Interface contacts:
Residue D1143 in protein 2 interacts with residue H716 in protein 1 (closest heavy-atom distance 4.2 Å).
Residue V1176 in protein 2 is in contact with residue R719 in protein 1 (closest heavy-atom distance 4.5 Å).
Residue D1143 in protein 2 is in contact with residue R717 in protein 1 (closest heavy-atom distance 4.7 Å).

Sequence of protein 2:
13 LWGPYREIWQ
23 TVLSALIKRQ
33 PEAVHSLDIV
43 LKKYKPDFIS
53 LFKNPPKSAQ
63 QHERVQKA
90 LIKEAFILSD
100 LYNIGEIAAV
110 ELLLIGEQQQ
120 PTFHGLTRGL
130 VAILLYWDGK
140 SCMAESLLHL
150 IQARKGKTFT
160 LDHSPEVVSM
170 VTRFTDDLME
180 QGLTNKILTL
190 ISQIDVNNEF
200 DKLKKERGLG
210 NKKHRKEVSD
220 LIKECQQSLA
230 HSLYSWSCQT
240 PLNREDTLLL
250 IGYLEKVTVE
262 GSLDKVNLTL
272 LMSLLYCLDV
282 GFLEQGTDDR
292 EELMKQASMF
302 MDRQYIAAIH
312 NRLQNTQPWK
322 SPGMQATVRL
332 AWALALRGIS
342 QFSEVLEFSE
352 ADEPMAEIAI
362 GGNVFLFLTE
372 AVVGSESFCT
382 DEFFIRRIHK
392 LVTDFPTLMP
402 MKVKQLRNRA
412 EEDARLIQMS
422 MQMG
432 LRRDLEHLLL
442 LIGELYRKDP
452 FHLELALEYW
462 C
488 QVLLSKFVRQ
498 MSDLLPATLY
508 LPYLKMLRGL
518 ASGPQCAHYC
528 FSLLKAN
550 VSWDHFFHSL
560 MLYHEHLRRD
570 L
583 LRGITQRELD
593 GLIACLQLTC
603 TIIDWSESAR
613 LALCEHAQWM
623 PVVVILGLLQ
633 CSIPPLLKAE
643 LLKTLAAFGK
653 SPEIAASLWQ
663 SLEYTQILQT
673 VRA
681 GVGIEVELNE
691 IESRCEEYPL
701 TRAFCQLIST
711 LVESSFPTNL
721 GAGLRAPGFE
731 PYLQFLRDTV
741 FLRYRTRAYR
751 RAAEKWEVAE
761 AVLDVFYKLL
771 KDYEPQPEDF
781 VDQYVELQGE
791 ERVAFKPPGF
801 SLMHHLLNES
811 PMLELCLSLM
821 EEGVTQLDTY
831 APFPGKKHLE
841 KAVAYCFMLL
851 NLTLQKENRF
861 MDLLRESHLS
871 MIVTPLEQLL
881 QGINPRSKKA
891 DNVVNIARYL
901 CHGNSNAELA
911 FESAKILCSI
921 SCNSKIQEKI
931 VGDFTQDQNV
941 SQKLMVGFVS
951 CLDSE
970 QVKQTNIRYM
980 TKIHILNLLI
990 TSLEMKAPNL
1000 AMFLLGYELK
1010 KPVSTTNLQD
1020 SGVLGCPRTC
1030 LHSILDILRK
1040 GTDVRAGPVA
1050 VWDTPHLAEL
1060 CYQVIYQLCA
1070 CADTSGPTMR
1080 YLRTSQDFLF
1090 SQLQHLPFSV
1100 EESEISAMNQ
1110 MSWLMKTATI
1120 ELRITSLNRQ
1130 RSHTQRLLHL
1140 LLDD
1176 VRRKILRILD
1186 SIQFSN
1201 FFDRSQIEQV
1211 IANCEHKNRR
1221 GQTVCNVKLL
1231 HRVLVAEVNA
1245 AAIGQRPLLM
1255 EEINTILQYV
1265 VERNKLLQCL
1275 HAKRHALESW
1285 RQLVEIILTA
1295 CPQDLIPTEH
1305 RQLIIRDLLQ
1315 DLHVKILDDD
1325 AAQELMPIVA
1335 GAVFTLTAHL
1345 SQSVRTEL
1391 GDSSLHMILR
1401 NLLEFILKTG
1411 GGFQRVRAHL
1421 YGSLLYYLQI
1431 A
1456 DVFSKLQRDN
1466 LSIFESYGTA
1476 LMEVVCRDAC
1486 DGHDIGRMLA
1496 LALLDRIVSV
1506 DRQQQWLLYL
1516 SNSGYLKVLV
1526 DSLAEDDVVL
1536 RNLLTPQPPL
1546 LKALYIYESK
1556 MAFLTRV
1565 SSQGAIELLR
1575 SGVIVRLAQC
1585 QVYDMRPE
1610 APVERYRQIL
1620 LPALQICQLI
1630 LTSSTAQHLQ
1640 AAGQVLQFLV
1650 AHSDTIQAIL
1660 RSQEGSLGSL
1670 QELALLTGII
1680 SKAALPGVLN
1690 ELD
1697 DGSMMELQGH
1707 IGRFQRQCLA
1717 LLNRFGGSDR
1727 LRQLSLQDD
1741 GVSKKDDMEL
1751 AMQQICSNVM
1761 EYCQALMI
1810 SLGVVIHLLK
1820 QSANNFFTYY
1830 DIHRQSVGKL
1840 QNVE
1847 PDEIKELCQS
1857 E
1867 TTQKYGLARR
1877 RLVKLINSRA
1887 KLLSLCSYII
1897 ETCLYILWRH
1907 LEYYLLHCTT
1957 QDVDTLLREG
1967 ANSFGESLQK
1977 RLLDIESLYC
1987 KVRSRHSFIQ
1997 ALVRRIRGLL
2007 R

This data describes a binding interaction between two proteins.

Sequence of protein 1:
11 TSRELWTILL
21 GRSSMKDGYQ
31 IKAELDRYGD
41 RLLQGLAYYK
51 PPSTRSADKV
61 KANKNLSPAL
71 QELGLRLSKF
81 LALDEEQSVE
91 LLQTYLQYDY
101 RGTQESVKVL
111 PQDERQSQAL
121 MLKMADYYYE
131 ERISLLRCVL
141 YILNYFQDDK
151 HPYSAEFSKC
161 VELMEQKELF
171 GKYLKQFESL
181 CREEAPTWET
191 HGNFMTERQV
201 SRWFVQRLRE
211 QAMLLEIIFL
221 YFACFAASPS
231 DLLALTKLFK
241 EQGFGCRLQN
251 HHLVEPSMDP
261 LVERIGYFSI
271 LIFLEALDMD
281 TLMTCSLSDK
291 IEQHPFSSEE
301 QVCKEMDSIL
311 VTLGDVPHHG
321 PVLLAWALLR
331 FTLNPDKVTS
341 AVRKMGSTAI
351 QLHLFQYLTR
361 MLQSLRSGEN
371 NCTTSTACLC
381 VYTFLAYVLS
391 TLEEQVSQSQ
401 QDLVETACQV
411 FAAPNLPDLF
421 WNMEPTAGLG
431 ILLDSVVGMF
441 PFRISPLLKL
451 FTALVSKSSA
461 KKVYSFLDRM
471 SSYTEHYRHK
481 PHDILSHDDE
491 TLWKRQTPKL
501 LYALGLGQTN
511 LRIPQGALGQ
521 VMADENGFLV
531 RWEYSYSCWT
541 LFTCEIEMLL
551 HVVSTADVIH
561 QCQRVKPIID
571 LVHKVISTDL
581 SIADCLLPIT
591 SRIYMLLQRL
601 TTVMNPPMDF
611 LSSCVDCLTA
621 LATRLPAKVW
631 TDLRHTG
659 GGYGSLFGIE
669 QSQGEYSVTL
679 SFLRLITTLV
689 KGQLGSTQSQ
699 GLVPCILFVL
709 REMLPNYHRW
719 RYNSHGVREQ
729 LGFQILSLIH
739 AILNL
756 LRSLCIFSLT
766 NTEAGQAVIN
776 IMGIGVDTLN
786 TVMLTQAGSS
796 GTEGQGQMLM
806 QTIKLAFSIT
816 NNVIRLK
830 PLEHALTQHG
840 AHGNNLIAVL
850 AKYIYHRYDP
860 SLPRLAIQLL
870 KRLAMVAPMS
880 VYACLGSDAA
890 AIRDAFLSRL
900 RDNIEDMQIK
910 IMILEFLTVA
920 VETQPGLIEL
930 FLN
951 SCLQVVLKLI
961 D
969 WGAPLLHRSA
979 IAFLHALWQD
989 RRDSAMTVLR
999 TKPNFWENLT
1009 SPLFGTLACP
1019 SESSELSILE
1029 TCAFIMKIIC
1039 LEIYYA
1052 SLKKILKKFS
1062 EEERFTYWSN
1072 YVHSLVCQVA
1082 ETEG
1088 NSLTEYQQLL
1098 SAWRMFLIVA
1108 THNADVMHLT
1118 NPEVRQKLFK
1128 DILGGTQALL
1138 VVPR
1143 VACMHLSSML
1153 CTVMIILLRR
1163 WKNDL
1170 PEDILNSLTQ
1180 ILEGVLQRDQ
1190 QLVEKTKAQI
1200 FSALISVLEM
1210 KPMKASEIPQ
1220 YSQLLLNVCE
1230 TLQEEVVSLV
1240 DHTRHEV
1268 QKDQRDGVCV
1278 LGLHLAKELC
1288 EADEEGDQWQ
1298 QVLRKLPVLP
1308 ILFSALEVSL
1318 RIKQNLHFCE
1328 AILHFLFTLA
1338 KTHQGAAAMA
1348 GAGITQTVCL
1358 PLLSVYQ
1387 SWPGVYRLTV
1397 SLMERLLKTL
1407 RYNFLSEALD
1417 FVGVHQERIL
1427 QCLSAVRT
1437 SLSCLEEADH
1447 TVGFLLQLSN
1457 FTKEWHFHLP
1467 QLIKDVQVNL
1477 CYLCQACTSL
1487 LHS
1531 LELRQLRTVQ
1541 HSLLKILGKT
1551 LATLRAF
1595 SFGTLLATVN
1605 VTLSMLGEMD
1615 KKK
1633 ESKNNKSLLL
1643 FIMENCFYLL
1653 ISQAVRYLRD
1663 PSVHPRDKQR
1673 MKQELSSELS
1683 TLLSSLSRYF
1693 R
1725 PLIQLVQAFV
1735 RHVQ